Contacts between the two chains:
Residue R215 in protein 2 interacts with residue Q330 in protein 1 (closest heavy-atom distance 3.7 Å).
Residue S140 in protein 2 is in contact with residue E486 in protein 1 (closest heavy-atom distance 3.6 Å).
Residue T141 in protein 2 contacts residue Y440 in protein 1 (closest heavy-atom distance 3.9 Å).
Residue R313 in protein 2 is in contact with residue N491 in protein 1 (closest heavy-atom distance 4.1 Å).
Residue R171 in protein 2 is in contact with residue F224 in protein 1 (closest heavy-atom distance 3.4 Å).
Residue R137 in protein 2 is in contact with residue G67 in protein 1 (closest heavy-atom distance 4.1 Å).
Residue I174 in protein 2 contacts residue I225 in protein 1 (closest heavy-atom distance 3.5 Å).
Residue G172 in protein 2 interacts with residue F224 in protein 1 (closest heavy-atom distance 3.4 Å).
Residue H200 in protein 2 is in contact with residue G335 in protein 1 (closest heavy-atom distance 3.0 Å).
Residue I174 in protein 2 interacts with residue T188 in protein 1 (closest heavy-atom distance 3.8 Å).
Residue E351 in protein 2 is in contact with residue H437 in protein 1 (closest heavy-atom distance 3.5 Å).
Residue R137 in protein 2 contacts residue F186 in protein 1 (closest heavy-atom distance 3.0 Å).
Residue Y312 in protein 2 interacts with residue Y336 in protein 1 (closest heavy-atom distance 3.4 Å).
Residue R313 in protein 2 is in contact with residue L338 in protein 1 (closest heavy-atom distance 3.8 Å).
Residue A135 in protein 2 is in contact with residue R70 in protein 1 (closest heavy-atom distance 4.0 Å).
Residue T141 in protein 2 is in contact with residue P487 in protein 1 (closest heavy-atom distance 3.3 Å).
Residue R137 in protein 2 is in contact with residue Q66 in protein 1 (closest heavy-atom distance 2.8 Å).
Residue R311 in protein 2 contacts residue Y336 in protein 1 (closest heavy-atom distance 3.2 Å).
Residue R171 in protein 2 contacts residue I225 in protein 1 (closest heavy-atom distance 4.0 Å).
Residue P136 in protein 2 is in contact with residue T188 in protein 1 (closest heavy-atom distance 3.7 Å).
Residue Q213 in protein 2 interacts with residue Y348 in protein 1 (closest heavy-atom distance 3.9 Å).
Residue A139 in protein 2 is in contact with residue P487 in protein 1 (closest heavy-atom distance 3.6 Å).
Residue G100 in protein 2 is in contact with residue R315 in protein 1 (closest heavy-atom distance 3.8 Å).
Residue R215 in protein 2 is in contact with residue Y332 in protein 1 (closest heavy-atom distance 3.3 Å).
Residue S98 in protein 2 interacts with residue F224 in protein 1 (closest heavy-atom distance 4.1 Å).
Residue L212 in protein 2 is in contact with residue L346 in protein 1 (closest heavy-atom distance 3.9 Å).
Residue L350 in protein 2 contacts residue H437 in protein 1 (closest heavy-atom distance 4.0 Å).
Residue V202 in protein 2 interacts with residue G335 in protein 1 (closest heavy-atom distance 3.7 Å).
Residue E351 in protein 2 contacts residue P435 in protein 1 (closest heavy-atom distance 3.8 Å).
Residue R313 in protein 2 interacts with residue Y336 in protein 1 (closest heavy-atom distance 4.0 Å).
Residue G172 in protein 2 interacts with residue I225 in protein 1 (closest heavy-atom distance 3.3 Å).
Residue Q213 in protein 2 interacts with residue R72 in protein 1 (closest heavy-atom distance 3.3 Å).
Residue R352 in protein 2 contacts residue N491 in protein 1 (closest heavy-atom distance 3.4 Å).
Residue T141 in protein 2 contacts residue L489 in protein 1 (closest heavy-atom distance 4.0 Å).
Residue P136 in protein 2 interacts with residue S189 in protein 1 (closest heavy-atom distance 3.4 Å).
Residue E351 in protein 2 is in contact with residue N436 in protein 1 (closest heavy-atom distance 3.2 Å).
Residue Y104 in protein 2 is in contact with residue Y73 in protein 1 (closest heavy-atom distance 2.6 Å).
Residue D201 in protein 2 is in contact with residue K416 in protein 1 (closest heavy-atom distance 3.2 Å).
Residue D201 in protein 2 interacts with residue S334 in protein 1 (closest heavy-atom distance 3.5 Å).
Residue E351 in protein 2 is in contact with residue D434 in protein 1 (closest heavy-atom distance 3.6 Å).
Residue E142 in protein 2 contacts residue L489 in protein 1 (closest heavy-atom distance 3.5 Å).
Residue R134 in protein 2 is in contact with residue R70 in protein 1 (closest heavy-atom distance 3.5 Å).
Residue P136 in protein 2 interacts with residue R70 in protein 1 (closest heavy-atom distance 4.0 Å).
Residue Q173 in protein 2 contacts residue I225 in protein 1 (closest heavy-atom distance 3.2 Å).
Residue R137 in protein 2 is in contact with residue T188 in protein 1 (closest heavy-atom distance 3.5 Å).
Residue A138 in protein 2 is in contact with residue G67 in protein 1 (closest heavy-atom distance 3.5 Å).
Residue E142 in protein 2 interacts with residue H437 in protein 1 (closest heavy-atom distance 3.5 Å).
Residue R97 in protein 2 contacts residue R315 in protein 1 (closest heavy-atom distance 3.1 Å).
Residue H200 in protein 2 contacts residue Y336 in protein 1 (closest heavy-atom distance 4.1 Å).
Residue D201 in protein 2 is in contact with residue Y332 in protein 1 (closest heavy-atom distance 3.1 Å).
Residue R171 in protein 2 contacts residue D222 in protein 1 (closest heavy-atom distance 2.7 Å).
Residue I174 in protein 2 is in contact with residue H187 in protein 1 (closest heavy-atom distance 3.8 Å).
Residue R352 in protein 2 contacts residue N436 in protein 1 (closest heavy-atom distance 3.5 Å).
Residue G100 in protein 2 is in contact with residue F224 in protein 1 (closest heavy-atom distance 3.5 Å).
Residue V202 in protein 2 interacts with residue Y336 in protein 1 (closest heavy-atom distance 4.1 Å).
Residue H200 in protein 2 interacts with residue S334 in protein 1 (closest heavy-atom distance 3.3 Å).
Residue A139 in protein 2 is in contact with residue S83 in protein 1 (closest heavy-atom distance 3.9 Å).
Residue E102 in protein 2 contacts residue R70 in protein 1 (closest heavy-atom distance 3.6 Å).
Residue E102 in protein 2 interacts with residue Y73 in protein 1 (closest heavy-atom distance 3.2 Å).
Residue H354 in protein 2 contacts residue N436 in protein 1 (closest heavy-atom distance 3.4 Å).

These two protein chains interact to form a complex.

Sequence of protein 1:
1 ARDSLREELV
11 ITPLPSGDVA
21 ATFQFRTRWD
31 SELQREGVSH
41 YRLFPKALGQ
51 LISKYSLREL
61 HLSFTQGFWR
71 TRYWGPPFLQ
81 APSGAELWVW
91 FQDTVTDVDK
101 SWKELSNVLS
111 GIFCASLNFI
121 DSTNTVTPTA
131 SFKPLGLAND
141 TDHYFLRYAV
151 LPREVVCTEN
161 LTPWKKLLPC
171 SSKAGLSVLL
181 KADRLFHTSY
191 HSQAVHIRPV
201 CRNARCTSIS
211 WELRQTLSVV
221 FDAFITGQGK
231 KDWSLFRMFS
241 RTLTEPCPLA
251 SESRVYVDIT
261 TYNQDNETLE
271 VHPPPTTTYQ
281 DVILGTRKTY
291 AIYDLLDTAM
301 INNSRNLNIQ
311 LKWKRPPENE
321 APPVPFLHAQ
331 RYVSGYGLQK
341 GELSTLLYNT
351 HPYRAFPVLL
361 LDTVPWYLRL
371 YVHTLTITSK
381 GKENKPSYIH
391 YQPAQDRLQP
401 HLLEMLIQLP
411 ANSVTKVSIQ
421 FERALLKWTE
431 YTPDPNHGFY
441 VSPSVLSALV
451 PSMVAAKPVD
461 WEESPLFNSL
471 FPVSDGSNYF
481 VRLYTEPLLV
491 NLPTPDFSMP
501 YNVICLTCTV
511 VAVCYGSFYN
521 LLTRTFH

Sequence of protein 2:
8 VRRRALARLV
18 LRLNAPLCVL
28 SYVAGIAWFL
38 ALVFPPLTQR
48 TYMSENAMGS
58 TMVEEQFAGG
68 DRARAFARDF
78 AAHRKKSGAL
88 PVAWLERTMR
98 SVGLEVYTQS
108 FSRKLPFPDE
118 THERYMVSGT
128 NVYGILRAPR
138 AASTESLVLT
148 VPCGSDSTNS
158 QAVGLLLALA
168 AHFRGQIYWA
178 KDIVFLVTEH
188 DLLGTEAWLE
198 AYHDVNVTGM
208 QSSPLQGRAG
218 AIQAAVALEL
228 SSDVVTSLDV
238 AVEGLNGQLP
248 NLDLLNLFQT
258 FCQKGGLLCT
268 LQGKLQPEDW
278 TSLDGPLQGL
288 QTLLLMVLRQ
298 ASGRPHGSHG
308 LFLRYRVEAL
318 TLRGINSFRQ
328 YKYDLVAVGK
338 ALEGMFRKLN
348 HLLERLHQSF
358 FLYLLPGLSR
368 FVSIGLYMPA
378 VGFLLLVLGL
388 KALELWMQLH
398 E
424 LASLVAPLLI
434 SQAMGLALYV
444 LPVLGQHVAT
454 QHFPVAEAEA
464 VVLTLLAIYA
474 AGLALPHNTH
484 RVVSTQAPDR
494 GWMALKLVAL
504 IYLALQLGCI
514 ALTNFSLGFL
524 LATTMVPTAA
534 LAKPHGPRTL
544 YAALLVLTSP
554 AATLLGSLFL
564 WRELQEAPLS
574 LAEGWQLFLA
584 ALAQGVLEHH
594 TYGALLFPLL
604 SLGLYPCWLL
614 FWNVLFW